Sequence of the first protein:
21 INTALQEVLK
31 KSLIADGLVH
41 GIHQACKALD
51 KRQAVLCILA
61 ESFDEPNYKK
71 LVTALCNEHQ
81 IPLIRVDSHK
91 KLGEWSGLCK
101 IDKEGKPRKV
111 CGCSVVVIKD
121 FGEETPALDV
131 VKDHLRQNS

Sequence of the second protein:
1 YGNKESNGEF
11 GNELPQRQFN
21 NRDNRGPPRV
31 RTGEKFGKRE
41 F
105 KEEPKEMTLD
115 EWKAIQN

Interface contacts:
Residue G122 in the first protein contacts residue W116 in the second protein (closest heavy-atom distance 3.6 Å).
Residue E123 in the first protein contacts residue A118 in the second protein (closest heavy-atom distance 4.8 Å).
Residue K31 in the first protein contacts residue W116 in the second protein (closest heavy-atom distance 4.6 Å).
Residue E123 in the first protein is in contact with residue W116 in the second protein (closest heavy-atom distance 3.3 Å).
Residue D120 in the first protein interacts with residue N121 in the second protein (closest heavy-atom distance 3.0 Å).
Residue G122 in the first protein is in contact with residue A118 in the second protein (closest heavy-atom distance 4.6 Å).
Residue I34 in the first protein is in contact with residue W116 in the second protein (closest heavy-atom distance 3.5 Å).
Residue D120 in the first protein is in contact with residue I119 in the second protein (closest heavy-atom distance 3.2 Å).
Residue G122 in the first protein interacts with residue I119 in the second protein (closest heavy-atom distance 4.1 Å).
Residue G122 in the first protein contacts residue N121 in the second protein (closest heavy-atom distance 4.7 Å).

These two protein chains interact to form a complex.